Sequence of chain A:
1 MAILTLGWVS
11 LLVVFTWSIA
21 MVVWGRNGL

These two protein chains interact to form a complex.

Contacts between the two chains:
Residue I32 in chain B is in contact with residue V22 in chain A (closest heavy-atom distance 3.8 Å).
Residue V30 in chain B interacts with residue L29 in chain A (closest heavy-atom distance 4.3 Å).
Residue V30 in chain B interacts with residue R26 in chain A (closest heavy-atom distance 2.8 Å).
Residue N31 in chain B is in contact with residue L29 in chain A (closest heavy-atom distance 3.6 Å).
Residue I32 in chain B contacts residue I19 in chain A (closest heavy-atom distance 4.0 Å).
Residue I32 in chain B is in contact with residue V23 in chain A (closest heavy-atom distance 5.0 Å).
Residue N31 in chain B is in contact with residue R26 in chain A (closest heavy-atom distance 4.5 Å).
Residue V26 in chain B contacts residue R26 in chain A (closest heavy-atom distance 4.4 Å).
Residue I32 in chain B is in contact with residue L29 in chain A (closest heavy-atom distance 3.2 Å).

Sequence of chain B:
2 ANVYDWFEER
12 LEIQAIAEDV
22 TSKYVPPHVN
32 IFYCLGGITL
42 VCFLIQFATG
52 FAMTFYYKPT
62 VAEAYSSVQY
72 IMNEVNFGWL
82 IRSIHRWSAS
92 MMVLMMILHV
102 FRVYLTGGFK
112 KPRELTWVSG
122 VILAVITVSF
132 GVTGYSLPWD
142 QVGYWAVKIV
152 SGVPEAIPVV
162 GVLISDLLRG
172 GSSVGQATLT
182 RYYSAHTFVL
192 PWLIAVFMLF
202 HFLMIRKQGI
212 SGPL